Sequence of protein 1:
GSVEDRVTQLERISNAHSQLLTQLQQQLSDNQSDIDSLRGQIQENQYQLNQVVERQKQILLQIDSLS

Sequence of protein 2:
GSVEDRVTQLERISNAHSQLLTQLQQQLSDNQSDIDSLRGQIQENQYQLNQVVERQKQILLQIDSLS

These two protein chains interact to form a complex.

Residue-level contacts at the interface:
Residue Q63 in protein 1 interacts with residue L61 in protein 2 (closest heavy-atom distance 4.2 Å).
Residue L11 in protein 1 contacts residue E12 in protein 2 (closest heavy-atom distance 3.7 Å).
Residue R7 in protein 1 is in contact with residue V8 in protein 2 (closest heavy-atom distance 3.5 Å).
Residue R56 in protein 1 interacts with residue V54 in protein 2 (closest heavy-atom distance 3.9 Å).
Residue Q42 in protein 1 interacts with residue Q44 in protein 2 (closest heavy-atom distance 4.3 Å).
Residue V4 in protein 1 contacts residue V8 in protein 2 (closest heavy-atom distance 4.2 Å).
Residue I14 in protein 1 is in contact with residue S15 in protein 2 (closest heavy-atom distance 3.5 Å).
Residue I60 in protein 1 contacts residue I64 in protein 2 (closest heavy-atom distance 4.0 Å).
Residue D35 in protein 1 contacts residue I36 in protein 2 (closest heavy-atom distance 3.7 Å).
Residue L25 in protein 1 contacts residue L25 in protein 2 (closest heavy-atom distance 4.1 Å).
Residue I60 in protein 1 contacts residue L61 in protein 2 (closest heavy-atom distance 4.3 Å).
Residue Q49 in protein 1 contacts residue Q47 in protein 2 (closest heavy-atom distance 3.1 Å).
Residue R7 in protein 1 contacts residue E12 in protein 2 (closest heavy-atom distance 3.0 Å).
Residue H18 in protein 1 is in contact with residue S15 in protein 2 (closest heavy-atom distance 3.4 Å).
Residue Q63 in protein 1 is in contact with residue I64 in protein 2 (closest heavy-atom distance 3.9 Å).
Residue N46 in protein 1 is in contact with residue Q47 in protein 2 (closest heavy-atom distance 4.0 Å).
Residue R7 in protein 1 interacts with residue T9 in protein 2 (closest heavy-atom distance 2.7 Å).
Residue N46 in protein 1 is in contact with residue N46 in protein 2 (closest heavy-atom distance 4.1 Å).
Residue V4 in protein 1 is in contact with residue E5 in protein 2 (closest heavy-atom distance 4.5 Å).
Residue N46 in protein 1 interacts with residue I43 in protein 2 (closest heavy-atom distance 3.4 Å).
Residue L50 in protein 1 contacts residue L50 in protein 2 (closest heavy-atom distance 3.6 Å).
Residue R7 in protein 1 contacts residue E5 in protein 2 (closest heavy-atom distance 4.3 Å).
Residue Q49 in protein 1 contacts residue N51 in protein 2 (closest heavy-atom distance 4.4 Å).
Residue V53 in protein 1 is in contact with residue V53 in protein 2 (closest heavy-atom distance 3.6 Å).
Residue N32 in protein 1 contacts residue Q33 in protein 2 (closest heavy-atom distance 3.6 Å).
Residue N32 in protein 1 contacts residue N32 in protein 2 (closest heavy-atom distance 3.4 Å).
Residue I60 in protein 1 is in contact with residue Q57 in protein 2 (closest heavy-atom distance 4.0 Å).
Residue L11 in protein 1 is in contact with residue S15 in protein 2 (closest heavy-atom distance 4.1 Å).
Residue Q28 in protein 1 interacts with residue Q33 in protein 2 (closest heavy-atom distance 4.0 Å).
Residue H18 in protein 1 interacts with residue S19 in protein 2 (closest heavy-atom distance 2.7 Å).
Residue Q28 in protein 1 contacts residue L29 in protein 2 (closest heavy-atom distance 3.8 Å).
Residue Q49 in protein 1 interacts with residue L50 in protein 2 (closest heavy-atom distance 3.5 Å).
Residue V4 in protein 1 contacts residue V4 in protein 2 (closest heavy-atom distance 3.8 Å).
Residue I60 in protein 1 interacts with residue I60 in protein 2 (closest heavy-atom distance 4.0 Å).
Residue L22 in protein 1 is in contact with residue L22 in protein 2 (closest heavy-atom distance 3.6 Å).
Residue L39 in protein 1 contacts residue I43 in protein 2 (closest heavy-atom distance 3.7 Å).
Residue L11 in protein 1 contacts residue V8 in protein 2 (closest heavy-atom distance 3.8 Å).
Residue L25 in protein 1 contacts residue Q26 in protein 2 (closest heavy-atom distance 3.6 Å).
Residue Q42 in protein 1 is in contact with residue I43 in protein 2 (closest heavy-atom distance 3.6 Å).
Residue H18 in protein 1 interacts with residue H18 in protein 2 (closest heavy-atom distance 3.9 Å).
Residue I43 in protein 1 is in contact with residue I43 in protein 2 (closest heavy-atom distance 4.2 Å).
Residue L39 in protein 1 contacts residue I36 in protein 2 (closest heavy-atom distance 4.0 Å).
Residue I64 in protein 1 is in contact with residue I64 in protein 2 (closest heavy-atom distance 3.9 Å).
Residue I36 in protein 1 is in contact with residue I36 in protein 2 (closest heavy-atom distance 3.6 Å).
Residue N32 in protein 1 interacts with residue L29 in protein 2 (closest heavy-atom distance 4.0 Å).
Residue R56 in protein 1 interacts with residue Q57 in protein 2 (closest heavy-atom distance 4.3 Å).
Residue V53 in protein 1 contacts residue L50 in protein 2 (closest heavy-atom distance 3.7 Å).
Residue H18 in protein 1 is in contact with residue L22 in protein 2 (closest heavy-atom distance 3.6 Å).
Residue L11 in protein 1 interacts with residue L11 in protein 2 (closest heavy-atom distance 3.8 Å).
Residue N46 in protein 1 contacts residue L50 in protein 2 (closest heavy-atom distance 3.8 Å).
Residue L25 in protein 1 contacts residue L22 in protein 2 (closest heavy-atom distance 3.9 Å).
Residue L67 in protein 1 contacts residue S68 in protein 2 (closest heavy-atom distance 4.2 Å).
Residue L25 in protein 1 interacts with residue L29 in protein 2 (closest heavy-atom distance 3.9 Å).
Residue N32 in protein 1 interacts with residue I36 in protein 2 (closest heavy-atom distance 3.2 Å).
Residue V53 in protein 1 interacts with residue V54 in protein 2 (closest heavy-atom distance 3.6 Å).
Residue L39 in protein 1 contacts residue L39 in protein 2 (closest heavy-atom distance 3.7 Å).
Residue I14 in protein 1 interacts with residue S19 in protein 2 (closest heavy-atom distance 4.4 Å).
Residue L21 in protein 1 interacts with residue Q26 in protein 2 (closest heavy-atom distance 3.4 Å).
Residue L29 in protein 1 interacts with residue L29 in protein 2 (closest heavy-atom distance 3.9 Å).
Residue L39 in protein 1 interacts with residue R40 in protein 2 (closest heavy-atom distance 4.3 Å).